Sequence of protein 1:
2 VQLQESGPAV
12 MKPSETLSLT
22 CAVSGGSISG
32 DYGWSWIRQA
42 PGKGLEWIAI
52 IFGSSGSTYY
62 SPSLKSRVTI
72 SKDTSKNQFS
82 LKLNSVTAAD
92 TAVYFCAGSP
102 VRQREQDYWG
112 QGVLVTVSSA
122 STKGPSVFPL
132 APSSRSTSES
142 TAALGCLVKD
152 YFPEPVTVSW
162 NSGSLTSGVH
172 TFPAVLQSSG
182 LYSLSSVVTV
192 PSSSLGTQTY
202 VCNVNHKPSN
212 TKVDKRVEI

These two protein chains interact to form a complex.

Sequence of protein 2:
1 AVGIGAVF

Contacts between the two chains:
Residue Y60 in protein 1 interacts with residue F8 in protein 2 (closest heavy-atom distance 4.0 Å).
Residue R105 in protein 1 contacts residue A1 in protein 2 (closest heavy-atom distance 2.9 Å).
Residue W110 in protein 1 contacts residue V2 in protein 2 (closest heavy-atom distance 3.9 Å).
Residue S100 in protein 1 interacts with residue I4 in protein 2 (closest heavy-atom distance 3.5 Å).
Residue S36 in protein 1 interacts with residue V2 in protein 2 (closest heavy-atom distance 4.5 Å).
Residue G99 in protein 1 interacts with residue V2 in protein 2 (closest heavy-atom distance 3.6 Å).
Residue F53 in protein 1 is in contact with residue F8 in protein 2 (closest heavy-atom distance 4.1 Å).
Residue I51 in protein 1 is in contact with residue G3 in protein 2 (closest heavy-atom distance 3.6 Å).
Residue A98 in protein 1 contacts residue V2 in protein 2 (closest heavy-atom distance 3.8 Å).
Residue I51 in protein 1 is in contact with residue I4 in protein 2 (closest heavy-atom distance 4.3 Å).
Residue Y109 in protein 1 contacts residue V2 in protein 2 (closest heavy-atom distance 4.6 Å).
Residue W48 in protein 1 contacts residue G3 in protein 2 (closest heavy-atom distance 4.1 Å).
Residue R105 in protein 1 is in contact with residue I4 in protein 2 (closest heavy-atom distance 3.7 Å).
Residue S36 in protein 1 is in contact with residue G3 in protein 2 (closest heavy-atom distance 4.0 Å).
Residue I51 in protein 1 interacts with residue V2 in protein 2 (closest heavy-atom distance 4.9 Å).
Residue F53 in protein 1 interacts with residue G3 in protein 2 (closest heavy-atom distance 4.8 Å).
Residue F53 in protein 1 interacts with residue I4 in protein 2 (closest heavy-atom distance 4.1 Å).
Residue S100 in protein 1 is in contact with residue A1 in protein 2 (closest heavy-atom distance 2.9 Å).
Residue P101 in protein 1 interacts with residue I4 in protein 2 (closest heavy-atom distance 3.8 Å).
Residue E106 in protein 1 is in contact with residue A1 in protein 2 (closest heavy-atom distance 5.0 Å).
Residue Q107 in protein 1 contacts residue A1 in protein 2 (closest heavy-atom distance 3.0 Å).
Residue S100 in protein 1 interacts with residue V2 in protein 2 (closest heavy-atom distance 3.5 Å).
Residue D108 in protein 1 interacts with residue A1 in protein 2 (closest heavy-atom distance 2.7 Å).
Residue I38 in protein 1 is in contact with residue V2 in protein 2 (closest heavy-atom distance 3.8 Å).
Residue G34 in protein 1 is in contact with residue V2 in protein 2 (closest heavy-atom distance 4.8 Å).
Residue G34 in protein 1 interacts with residue I4 in protein 2 (closest heavy-atom distance 4.0 Å).
Residue V102 in protein 1 is in contact with residue I4 in protein 2 (closest heavy-atom distance 3.6 Å).
Residue D108 in protein 1 contacts residue V2 in protein 2 (closest heavy-atom distance 2.9 Å).